Sequence of protein 2:
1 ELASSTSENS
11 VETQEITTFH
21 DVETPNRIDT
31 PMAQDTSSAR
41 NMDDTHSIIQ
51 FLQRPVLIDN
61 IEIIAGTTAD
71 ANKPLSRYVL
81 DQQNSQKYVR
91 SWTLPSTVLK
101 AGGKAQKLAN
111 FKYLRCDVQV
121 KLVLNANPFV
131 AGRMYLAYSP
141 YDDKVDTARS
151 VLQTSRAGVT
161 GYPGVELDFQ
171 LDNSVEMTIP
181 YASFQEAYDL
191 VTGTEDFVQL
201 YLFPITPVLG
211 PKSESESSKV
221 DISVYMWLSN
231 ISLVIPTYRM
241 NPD

The following describes two proteins that form a bound complex.

Sequence of protein 1:
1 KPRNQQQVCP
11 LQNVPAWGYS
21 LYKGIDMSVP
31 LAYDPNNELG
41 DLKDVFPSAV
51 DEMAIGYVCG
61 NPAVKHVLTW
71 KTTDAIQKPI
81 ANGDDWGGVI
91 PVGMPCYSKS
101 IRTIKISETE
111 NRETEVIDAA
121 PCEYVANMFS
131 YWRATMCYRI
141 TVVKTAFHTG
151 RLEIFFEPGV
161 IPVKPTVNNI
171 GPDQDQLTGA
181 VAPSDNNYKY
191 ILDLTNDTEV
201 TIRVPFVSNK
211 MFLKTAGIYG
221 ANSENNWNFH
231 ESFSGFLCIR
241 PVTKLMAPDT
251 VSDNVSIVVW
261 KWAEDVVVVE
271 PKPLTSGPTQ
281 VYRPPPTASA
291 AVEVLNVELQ

Contacts between the two chains:
Residue A288 in protein 1 contacts residue Q83 in protein 2 (closest heavy-atom distance 3.1 Å).
Residue V116 in protein 1 is in contact with residue Y78 in protein 2 (closest heavy-atom distance 3.7 Å).
Residue S256 in protein 1 interacts with residue T206 in protein 2 (closest heavy-atom distance 3.5 Å).
Residue S98 in protein 1 contacts residue Y78 in protein 2 (closest heavy-atom distance 3.6 Å).
Residue T145 in protein 1 interacts with residue Q170 in protein 2 (closest heavy-atom distance 3.8 Å).
Residue P284 in protein 1 interacts with residue V79 in protein 2 (closest heavy-atom distance 3.3 Å).
Residue S100 in protein 1 is in contact with residue Y78 in protein 2 (closest heavy-atom distance 3.5 Å).
Residue F147 in protein 1 contacts residue P128 in protein 2 (closest heavy-atom distance 3.1 Å).
Residue V143 in protein 1 is in contact with residue G132 in protein 2 (closest heavy-atom distance 3.2 Å).
Residue D253 in protein 1 interacts with residue K212 in protein 2 (closest heavy-atom distance 2.8 Å).
Residue P285 in protein 1 interacts with residue Q82 in protein 2 (closest heavy-atom distance 3.1 Å).
Residue T145 in protein 1 contacts residue P128 in protein 2 (closest heavy-atom distance 3.6 Å).
Residue D118 in protein 1 interacts with residue R77 in protein 2 (closest heavy-atom distance 3.4 Å).
Residue T287 in protein 1 is in contact with residue Q83 in protein 2 (closest heavy-atom distance 3.4 Å).
Residue D85 in protein 1 contacts residue R77 in protein 2 (closest heavy-atom distance 3.3 Å).
Residue V67 in protein 1 is in contact with residue T206 in protein 2 (closest heavy-atom distance 3.4 Å).
Residue T141 in protein 1 is in contact with residue R133 in protein 2 (closest heavy-atom distance 2.8 Å).
Residue R283 in protein 1 contacts residue D146 in protein 2 (closest heavy-atom distance 3.2 Å).
Residue F147 in protein 1 interacts with residue F129 in protein 2 (closest heavy-atom distance 3.5 Å).
Residue N254 in protein 1 interacts with residue L209 in protein 2 (closest heavy-atom distance 3.7 Å).
Residue A63 in protein 1 contacts residue A157 in protein 2 (closest heavy-atom distance 3.5 Å).
Residue V258 in protein 1 interacts with residue R133 in protein 2 (closest heavy-atom distance 3.9 Å).
Residue P286 in protein 1 is in contact with residue Q82 in protein 2 (closest heavy-atom distance 3.8 Å).
Residue S252 in protein 1 interacts with residue G210 in protein 2 (closest heavy-atom distance 3.8 Å).
Residue H66 in protein 1 is in contact with residue R156 in protein 2 (closest heavy-atom distance 3.5 Å).
Residue V143 in protein 1 interacts with residue R133 in protein 2 (closest heavy-atom distance 2.9 Å).
Residue K144 in protein 1 contacts residue A131 in protein 2 (closest heavy-atom distance 3.8 Å).
Residue D118 in protein 1 contacts residue A157 in protein 2 (closest heavy-atom distance 3.6 Å).
Residue Y282 in protein 1 interacts with residue L80 in protein 2 (closest heavy-atom distance 2.8 Å).
Residue V64 in protein 1 is in contact with residue A157 in protein 2 (closest heavy-atom distance 3.3 Å).
Residue P284 in protein 1 contacts residue L80 in protein 2 (closest heavy-atom distance 3.6 Å).
Residue P62 in protein 1 interacts with residue T160 in protein 2 (closest heavy-atom distance 3.5 Å).
Residue R139 in protein 1 is in contact with residue E166 in protein 2 (closest heavy-atom distance 3.2 Å).
Residue W260 in protein 1 is in contact with residue E166 in protein 2 (closest heavy-atom distance 3.2 Å).
Residue T250 in protein 1 contacts residue F129 in protein 2 (closest heavy-atom distance 3.6 Å).
Residue P286 in protein 1 is in contact with residue Q83 in protein 2 (closest heavy-atom distance 3.4 Å).
Residue N61 in protein 1 is in contact with residue G161 in protein 2 (closest heavy-atom distance 3.3 Å).
Residue S98 in protein 1 is in contact with residue R77 in protein 2 (closest heavy-atom distance 3.2 Å).
Residue R102 in protein 1 interacts with residue L80 in protein 2 (closest heavy-atom distance 3.5 Å).
Residue K65 in protein 1 is in contact with residue R156 in protein 2 (closest heavy-atom distance 3.2 Å).
Residue V67 in protein 1 is in contact with residue R156 in protein 2 (closest heavy-atom distance 3.0 Å).
Residue P284 in protein 1 contacts residue Q82 in protein 2 (closest heavy-atom distance 3.2 Å).
Residue A63 in protein 1 contacts residue T160 in protein 2 (closest heavy-atom distance 3.5 Å).
Residue V251 in protein 1 interacts with residue P211 in protein 2 (closest heavy-atom distance 3.2 Å).
Residue V251 in protein 1 is in contact with residue F129 in protein 2 (closest heavy-atom distance 3.4 Å).
Residue V143 in protein 1 contacts residue D168 in protein 2 (closest heavy-atom distance 3.2 Å).
Residue K99 in protein 1 interacts with residue Y78 in protein 2 (closest heavy-atom distance 3.1 Å).
Residue D118 in protein 1 is in contact with residue Y78 in protein 2 (closest heavy-atom distance 3.6 Å).
Residue T145 in protein 1 is in contact with residue A131 in protein 2 (closest heavy-atom distance 3.5 Å).
Residue W260 in protein 1 interacts with residue T160 in protein 2 (closest heavy-atom distance 3.0 Å).
Residue D85 in protein 1 contacts residue Y78 in protein 2 (closest heavy-atom distance 3.3 Å).
Residue P285 in protein 1 interacts with residue L80 in protein 2 (closest heavy-atom distance 3.4 Å).
Residue K144 in protein 1 contacts residue Q170 in protein 2 (closest heavy-atom distance 3.5 Å).
Residue K65 in protein 1 is in contact with residue R77 in protein 2 (closest heavy-atom distance 2.5 Å).
Residue T250 in protein 1 contacts residue P211 in protein 2 (closest heavy-atom distance 3.2 Å).
Residue P285 in protein 1 interacts with residue D81 in protein 2 (closest heavy-atom distance 3.7 Å).
Residue V64 in protein 1 contacts residue T160 in protein 2 (closest heavy-atom distance 2.9 Å).
Residue S256 in protein 1 interacts with residue L209 in protein 2 (closest heavy-atom distance 3.5 Å).
Residue A288 in protein 1 is in contact with residue D81 in protein 2 (closest heavy-atom distance 3.3 Å).
Residue D118 in protein 1 interacts with residue S155 in protein 2 (closest heavy-atom distance 3.2 Å).